Sequence of the first protein:
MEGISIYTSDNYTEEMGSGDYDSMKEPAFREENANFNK

Sequence of the second protein:
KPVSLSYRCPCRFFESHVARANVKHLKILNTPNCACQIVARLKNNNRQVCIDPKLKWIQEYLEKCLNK

These two protein chains interact to form a complex.

Interface contacts:
Residue K56 in the second protein interacts with residue P29 in the first protein (closest heavy-atom distance 3.4 Å).
Residue P12 in the second protein is in contact with residue Y14 in the first protein (closest heavy-atom distance 3.2 Å).
Residue V5 in the second protein contacts residue E16 in the first protein (closest heavy-atom distance 3.8 Å).
Residue N32 in the second protein contacts residue D12 in the first protein (closest heavy-atom distance 3.5 Å).
Residue F15 in the second protein contacts residue D22 in the first protein (closest heavy-atom distance 3.5 Å).
Residue D54 in the second protein is in contact with residue K27 in the first protein (closest heavy-atom distance 3.7 Å).
Residue P12 in the second protein interacts with residue E16 in the first protein (closest heavy-atom distance 4.2 Å).
Residue F15 in the second protein contacts residue G21 in the first protein (closest heavy-atom distance 3.5 Å).
Residue N32 in the second protein contacts residue Y9 in the first protein (closest heavy-atom distance 3.9 Å).
Residue F15 in the second protein is in contact with residue S20 in the first protein (closest heavy-atom distance 3.5 Å).
Residue E65 in the second protein contacts residue F31 in the first protein (closest heavy-atom distance 3.5 Å).
Residue C13 in the second protein contacts residue G19 in the first protein (closest heavy-atom distance 3.6 Å).
Residue P34 in the second protein is in contact with residue I8 in the first protein (closest heavy-atom distance 3.8 Å).
Residue S18 in the second protein is in contact with residue D22 in the first protein (closest heavy-atom distance 3.6 Å).
Residue L31 in the second protein contacts residue Y14 in the first protein (closest heavy-atom distance 3.2 Å).
Residue S18 in the second protein interacts with residue Y23 in the first protein (closest heavy-atom distance 3.3 Å).
Residue V5 in the second protein interacts with residue N13 in the first protein (closest heavy-atom distance 3.3 Å).
Residue T33 in the second protein interacts with residue Y14 in the first protein (closest heavy-atom distance 4.2 Å).
Residue F15 in the second protein interacts with residue G19 in the first protein (closest heavy-atom distance 3.4 Å).
Residue E17 in the second protein interacts with residue Y23 in the first protein (closest heavy-atom distance 3.4 Å).
Residue A21 in the second protein interacts with residue Y23 in the first protein (closest heavy-atom distance 4.0 Å).
Residue I30 in the second protein is in contact with residue Y9 in the first protein (closest heavy-atom distance 2.8 Å).
Residue S6 in the second protein interacts with residue Y14 in the first protein (closest heavy-atom distance 3.9 Å).
Residue Q50 in the second protein is in contact with residue E17 in the first protein (closest heavy-atom distance 2.7 Å).
Residue T33 in the second protein is in contact with residue I8 in the first protein (closest heavy-atom distance 4.4 Å).
Residue F16 in the second protein is in contact with residue D22 in the first protein (closest heavy-atom distance 3.2 Å).
Residue K58 in the second protein contacts residue R32 in the first protein (closest heavy-atom distance 4.3 Å).
Residue H19 in the second protein interacts with residue S25 in the first protein (closest heavy-atom distance 3.1 Å).
Residue V5 in the second protein interacts with residue Y14 in the first protein (closest heavy-atom distance 3.3 Å).
Residue L57 in the second protein interacts with residue S25 in the first protein (closest heavy-atom distance 4.5 Å).
Residue N32 in the second protein contacts residue I8 in the first protein (closest heavy-atom distance 3.1 Å).
Residue S18 in the second protein is in contact with residue M26 in the first protein (closest heavy-atom distance 3.6 Å).
Residue Q61 in the second protein interacts with residue P29 in the first protein (closest heavy-atom distance 3.2 Å).
Residue K56 in the second protein contacts residue K27 in the first protein (closest heavy-atom distance 3.4 Å).
Residue C52 in the second protein contacts residue S20 in the first protein (closest heavy-atom distance 4.4 Å).
Residue V41 in the second protein interacts with residue Y14 in the first protein (closest heavy-atom distance 4.3 Å).
Residue E17 in the second protein is in contact with residue G21 in the first protein (closest heavy-atom distance 3.7 Å).
Residue K56 in the second protein contacts residue E28 in the first protein (closest heavy-atom distance 2.6 Å).
Residue P12 in the second protein is in contact with residue G19 in the first protein (closest heavy-atom distance 4.1 Å).
Residue N24 in the second protein is in contact with residue Y23 in the first protein (closest heavy-atom distance 4.2 Å).
Residue E17 in the second protein interacts with residue D22 in the first protein (closest heavy-atom distance 2.9 Å).
Residue F16 in the second protein interacts with residue Y23 in the first protein (closest heavy-atom distance 4.1 Å).
Residue Q61 in the second protein interacts with residue F31 in the first protein (closest heavy-atom distance 4.4 Å).
Residue R43 in the second protein is in contact with residue E17 in the first protein (closest heavy-atom distance 3.4 Å).
Residue R49 in the second protein is in contact with residue S20 in the first protein (closest heavy-atom distance 2.8 Å).
Residue V5 in the second protein contacts residue T15 in the first protein (closest heavy-atom distance 3.8 Å).
Residue Q50 in the second protein contacts residue M18 in the first protein (closest heavy-atom distance 4.5 Å).
Residue K29 in the second protein contacts residue Y14 in the first protein (closest heavy-atom distance 4.4 Å).
Residue H19 in the second protein interacts with residue D24 in the first protein (closest heavy-atom distance 3.4 Å).
Residue E17 in the second protein is in contact with residue S20 in the first protein (closest heavy-atom distance 2.6 Å).
Residue R14 in the second protein is in contact with residue G19 in the first protein (closest heavy-atom distance 2.9 Å).
Residue R49 in the second protein is in contact with residue M18 in the first protein (closest heavy-atom distance 3.6 Å).
Residue R49 in the second protein contacts residue G21 in the first protein (closest heavy-atom distance 4.0 Å).
Residue V20 in the second protein interacts with residue Y23 in the first protein (closest heavy-atom distance 3.4 Å).
Residue P12 in the second protein interacts with residue M18 in the first protein (closest heavy-atom distance 3.5 Å).
Residue S18 in the second protein is in contact with residue D24 in the first protein (closest heavy-atom distance 2.7 Å).
Residue S6 in the second protein is in contact with residue N13 in the first protein (closest heavy-atom distance 4.1 Å).
Residue L31 in the second protein is in contact with residue D12 in the first protein (closest heavy-atom distance 3.2 Å).
Residue S18 in the second protein is in contact with residue S25 in the first protein (closest heavy-atom distance 3.0 Å).
Residue L31 in the second protein contacts residue Y9 in the first protein (closest heavy-atom distance 3.9 Å).